Sequence of the first protein:
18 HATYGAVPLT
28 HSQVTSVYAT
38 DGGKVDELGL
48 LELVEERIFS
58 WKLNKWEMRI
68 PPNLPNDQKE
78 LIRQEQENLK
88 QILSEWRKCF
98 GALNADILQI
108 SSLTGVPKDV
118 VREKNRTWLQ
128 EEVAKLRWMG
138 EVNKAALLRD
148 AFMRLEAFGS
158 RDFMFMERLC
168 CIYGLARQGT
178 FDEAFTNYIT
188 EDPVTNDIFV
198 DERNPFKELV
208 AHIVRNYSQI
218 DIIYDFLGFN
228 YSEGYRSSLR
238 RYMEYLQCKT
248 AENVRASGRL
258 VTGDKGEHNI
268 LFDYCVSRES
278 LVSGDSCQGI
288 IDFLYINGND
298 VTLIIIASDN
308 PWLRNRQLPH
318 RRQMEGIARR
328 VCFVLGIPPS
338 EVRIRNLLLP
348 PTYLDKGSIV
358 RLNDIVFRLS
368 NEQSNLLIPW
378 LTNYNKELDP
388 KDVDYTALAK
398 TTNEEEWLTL

These two protein chains interact to form a complex.

Interface contacts:
Residue K365 in the second protein interacts with residue E153 in the first protein (closest heavy-atom distance 3.6 Å).
Residue N878 in the second protein is in contact with residue N343 in the first protein (closest heavy-atom distance 3.4 Å).
Residue H880 in the second protein is in contact with residue N343 in the first protein (closest heavy-atom distance 4.1 Å).
Residue I879 in the second protein contacts residue I362 in the first protein (closest heavy-atom distance 3.9 Å).
Residue N372 in the second protein interacts with residue R123 in the first protein (closest heavy-atom distance 2.9 Å).
Residue H883 in the second protein interacts with residue V357 in the first protein (closest heavy-atom distance 4.1 Å).
Residue I879 in the second protein interacts with residue L344 in the first protein (closest heavy-atom distance 4.2 Å).
Residue R887 in the second protein is in contact with residue V390 in the first protein (closest heavy-atom distance 3.4 Å).
Residue V967 in the second protein contacts residue R134 in the first protein (closest heavy-atom distance 3.6 Å).
Residue R212 in the second protein is in contact with residue W404 in the first protein (closest heavy-atom distance 2.9 Å).
Residue K365 in the second protein contacts residue K121 in the first protein (closest heavy-atom distance 3.0 Å).
Residue R887 in the second protein is in contact with residue D391 in the first protein (closest heavy-atom distance 3.5 Å).
Residue M361 in the second protein is in contact with residue R123 in the first protein (closest heavy-atom distance 4.1 Å).
Residue R369 in the second protein is in contact with residue G156 in the first protein (closest heavy-atom distance 4.3 Å).
Residue R369 in the second protein contacts residue L152 in the first protein (closest heavy-atom distance 4.1 Å).
Residue G217 in the second protein interacts with residue L405 in the first protein (closest heavy-atom distance 4.2 Å).
Residue E873 in the second protein contacts residue R318 in the first protein (closest heavy-atom distance 3.7 Å).
Residue E368 in the second protein is in contact with residue N122 in the first protein (closest heavy-atom distance 3.7 Å).
Residue R369 in the second protein contacts residue S157 in the first protein (closest heavy-atom distance 3.6 Å).
Residue E368 in the second protein contacts residue E153 in the first protein (closest heavy-atom distance 4.0 Å).
Residue I879 in the second protein interacts with residue N343 in the first protein (closest heavy-atom distance 2.9 Å).
Residue H881 in the second protein contacts residue T393 in the first protein (closest heavy-atom distance 3.2 Å).
Residue P885 in the second protein is in contact with residue R358 in the first protein (closest heavy-atom distance 4.2 Å).
Residue T882 in the second protein interacts with residue R342 in the first protein (closest heavy-atom distance 3.4 Å).
Residue N211 in the second protein interacts with residue W404 in the first protein (closest heavy-atom distance 4.0 Å).
Residue H883 in the second protein is in contact with residue R358 in the first protein (closest heavy-atom distance 3.6 Å).
Residue H877 in the second protein is in contact with residue M321 in the first protein (closest heavy-atom distance 3.8 Å).
Residue H883 in the second protein contacts residue I362 in the first protein (closest heavy-atom distance 3.6 Å).
Residue L363 in the second protein contacts residue N122 in the first protein (closest heavy-atom distance 4.1 Å).
Residue E364 in the second protein contacts residue N122 in the first protein (closest heavy-atom distance 4.3 Å).
Residue E870 in the second protein is in contact with residue K397 in the first protein (closest heavy-atom distance 3.2 Å).
Residue K365 in the second protein is in contact with residue F149 in the first protein (closest heavy-atom distance 3.7 Å).
Residue R369 in the second protein is in contact with residue E153 in the first protein (closest heavy-atom distance 2.6 Å).
Residue I879 in the second protein contacts residue R342 in the first protein (closest heavy-atom distance 3.7 Å).
Residue R369 in the second protein interacts with residue R119 in the first protein (closest heavy-atom distance 4.2 Å).
Residue H877 in the second protein contacts residue I341 in the first protein (closest heavy-atom distance 3.3 Å).
Residue E368 in the second protein contacts residue R123 in the first protein (closest heavy-atom distance 3.2 Å).
Residue S215 in the second protein is in contact with residue L405 in the first protein (closest heavy-atom distance 3.7 Å).
Residue R218 in the second protein is in contact with residue E401 in the first protein (closest heavy-atom distance 2.8 Å).
Residue R884 in the second protein contacts residue R358 in the first protein (closest heavy-atom distance 3.1 Å).
Residue I879 in the second protein contacts residue R358 in the first protein (closest heavy-atom distance 4.2 Å).
Residue G217 in the second protein is in contact with residue E401 in the first protein (closest heavy-atom distance 3.5 Å).
Residue H877 in the second protein contacts residue N343 in the first protein (closest heavy-atom distance 2.6 Å).
Residue H880 in the second protein interacts with residue T393 in the first protein (closest heavy-atom distance 3.5 Å).
Residue I879 in the second protein interacts with residue V363 in the first protein (closest heavy-atom distance 4.3 Å).
Residue K365 in the second protein contacts residue E120 in the first protein (closest heavy-atom distance 4.0 Å).
Residue H880 in the second protein contacts residue L344 in the first protein (closest heavy-atom distance 4.1 Å).
Residue H880 in the second protein contacts residue R358 in the first protein (closest heavy-atom distance 3.1 Å).
Residue H877 in the second protein interacts with residue R342 in the first protein (closest heavy-atom distance 3.5 Å).
Residue M361 in the second protein is in contact with residue Q127 in the first protein (closest heavy-atom distance 3.6 Å).
Residue R884 in the second protein interacts with residue V357 in the first protein (closest heavy-atom distance 3.9 Å).
Residue H880 in the second protein interacts with residue L345 in the first protein (closest heavy-atom distance 3.5 Å).
Residue I879 in the second protein interacts with residue T299 in the first protein (closest heavy-atom distance 3.9 Å).
Residue K365 in the second protein interacts with residue R119 in the first protein (closest heavy-atom distance 3.6 Å).
Residue L362 in the second protein interacts with residue N122 in the first protein (closest heavy-atom distance 3.7 Å).
Residue R876 in the second protein contacts residue R342 in the first protein (closest heavy-atom distance 3.8 Å).
Residue N878 in the second protein interacts with residue L315 in the first protein (closest heavy-atom distance 3.7 Å).
Residue H883 in the second protein contacts residue D361 in the first protein (closest heavy-atom distance 2.8 Å).
Residue N372 in the second protein interacts with residue E153 in the first protein (closest heavy-atom distance 3.1 Å).
Residue N216 in the second protein is in contact with residue L405 in the first protein (closest heavy-atom distance 3.7 Å).

Sequence of the second protein:
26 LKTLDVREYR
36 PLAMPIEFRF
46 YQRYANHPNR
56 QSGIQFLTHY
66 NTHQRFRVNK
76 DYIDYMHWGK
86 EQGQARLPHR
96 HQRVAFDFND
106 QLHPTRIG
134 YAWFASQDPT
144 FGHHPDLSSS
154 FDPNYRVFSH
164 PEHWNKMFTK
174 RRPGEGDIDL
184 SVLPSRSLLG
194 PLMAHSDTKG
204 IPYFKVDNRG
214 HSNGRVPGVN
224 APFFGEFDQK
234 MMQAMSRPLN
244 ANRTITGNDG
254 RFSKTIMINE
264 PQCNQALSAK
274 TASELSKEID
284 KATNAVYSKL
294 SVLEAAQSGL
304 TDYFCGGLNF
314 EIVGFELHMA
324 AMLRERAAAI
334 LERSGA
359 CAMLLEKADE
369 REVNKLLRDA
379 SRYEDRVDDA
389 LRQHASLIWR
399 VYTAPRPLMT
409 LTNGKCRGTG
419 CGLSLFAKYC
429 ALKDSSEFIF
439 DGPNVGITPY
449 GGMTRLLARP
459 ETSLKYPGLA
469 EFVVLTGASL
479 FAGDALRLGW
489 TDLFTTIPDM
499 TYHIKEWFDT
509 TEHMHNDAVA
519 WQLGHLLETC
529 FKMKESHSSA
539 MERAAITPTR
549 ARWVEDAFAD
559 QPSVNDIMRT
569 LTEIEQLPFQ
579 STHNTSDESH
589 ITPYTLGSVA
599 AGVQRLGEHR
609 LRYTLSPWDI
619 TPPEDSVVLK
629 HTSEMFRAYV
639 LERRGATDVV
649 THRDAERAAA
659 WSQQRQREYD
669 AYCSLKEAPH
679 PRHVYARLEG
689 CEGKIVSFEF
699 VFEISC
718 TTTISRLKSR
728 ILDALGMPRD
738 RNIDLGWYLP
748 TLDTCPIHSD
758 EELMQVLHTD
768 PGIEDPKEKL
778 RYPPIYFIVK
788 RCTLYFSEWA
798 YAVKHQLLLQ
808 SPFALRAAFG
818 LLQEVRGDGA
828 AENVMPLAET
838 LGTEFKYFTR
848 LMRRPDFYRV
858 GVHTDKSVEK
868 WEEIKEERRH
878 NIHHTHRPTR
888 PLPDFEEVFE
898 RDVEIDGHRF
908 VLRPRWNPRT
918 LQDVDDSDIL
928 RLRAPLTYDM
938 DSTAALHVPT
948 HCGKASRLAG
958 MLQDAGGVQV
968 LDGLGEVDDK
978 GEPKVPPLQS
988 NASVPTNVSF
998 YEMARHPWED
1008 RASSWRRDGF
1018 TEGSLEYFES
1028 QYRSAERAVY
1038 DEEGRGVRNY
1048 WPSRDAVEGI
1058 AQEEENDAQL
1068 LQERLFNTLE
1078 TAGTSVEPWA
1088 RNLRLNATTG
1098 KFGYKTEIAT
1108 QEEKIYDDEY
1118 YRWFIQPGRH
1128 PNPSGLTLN